Sequence of the first protein:
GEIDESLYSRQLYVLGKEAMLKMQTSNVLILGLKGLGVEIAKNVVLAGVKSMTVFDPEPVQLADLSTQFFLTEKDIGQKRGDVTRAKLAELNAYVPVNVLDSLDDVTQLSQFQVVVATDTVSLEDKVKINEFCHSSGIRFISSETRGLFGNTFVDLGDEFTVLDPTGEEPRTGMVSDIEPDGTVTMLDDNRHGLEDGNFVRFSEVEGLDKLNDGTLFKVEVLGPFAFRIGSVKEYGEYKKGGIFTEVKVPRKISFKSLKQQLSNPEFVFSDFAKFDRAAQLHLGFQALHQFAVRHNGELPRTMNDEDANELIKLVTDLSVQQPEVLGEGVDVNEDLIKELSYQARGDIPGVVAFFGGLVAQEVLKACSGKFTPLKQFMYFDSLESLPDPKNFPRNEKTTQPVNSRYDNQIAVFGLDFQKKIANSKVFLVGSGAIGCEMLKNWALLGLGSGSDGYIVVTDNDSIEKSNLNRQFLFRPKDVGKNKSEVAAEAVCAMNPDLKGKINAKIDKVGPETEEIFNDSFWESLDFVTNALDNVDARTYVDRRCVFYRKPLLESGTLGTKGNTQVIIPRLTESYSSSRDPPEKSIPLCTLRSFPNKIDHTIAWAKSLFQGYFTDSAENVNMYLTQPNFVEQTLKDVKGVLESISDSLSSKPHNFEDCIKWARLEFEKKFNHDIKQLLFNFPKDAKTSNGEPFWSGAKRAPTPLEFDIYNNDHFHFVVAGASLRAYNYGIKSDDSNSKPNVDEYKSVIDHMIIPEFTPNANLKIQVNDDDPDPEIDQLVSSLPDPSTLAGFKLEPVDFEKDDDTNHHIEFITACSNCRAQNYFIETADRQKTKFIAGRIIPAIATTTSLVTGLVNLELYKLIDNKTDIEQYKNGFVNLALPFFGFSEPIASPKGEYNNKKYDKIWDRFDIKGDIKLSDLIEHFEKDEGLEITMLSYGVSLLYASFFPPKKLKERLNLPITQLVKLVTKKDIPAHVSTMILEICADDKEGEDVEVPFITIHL

This data describes a binding interaction between two proteins.

Interface contacts:
Residue Y577 in the first protein is in contact with residue R72 in the second protein (closest heavy-atom distance 2.8 Å).
Residue R540 in the first protein contacts residue R74 in the second protein (closest heavy-atom distance 3.6 Å).
Residue T168 in the first protein interacts with residue T9 in the second protein (closest heavy-atom distance 3.9 Å).
Residue Q567 in the first protein is in contact with residue R72 in the second protein (closest heavy-atom distance 2.8 Å).
Residue E901 in the first protein contacts residue G47 in the second protein (closest heavy-atom distance 2.8 Å).
Residue R540 in the first protein is in contact with residue G75 in the second protein (closest heavy-atom distance 3.3 Å).
Residue K563 in the first protein contacts residue T9 in the second protein (closest heavy-atom distance 3.8 Å).
Residue L560 in the first protein is in contact with residue L73 in the second protein (closest heavy-atom distance 3.7 Å).
Residue P583 in the first protein interacts with residue Q40 in the second protein (closest heavy-atom distance 3.3 Å).
Residue I436 in the first protein is in contact with residue G76 in the second protein (closest heavy-atom distance 2.7 Å).
Residue R193 in the first protein interacts with residue D32 in the second protein (closest heavy-atom distance 3.1 Å).
Residue S900 in the first protein is in contact with residue G47 in the second protein (closest heavy-atom distance 3.2 Å).
Residue D535 in the first protein contacts residue G76 in the second protein (closest heavy-atom distance 3.3 Å).
Residue L894 in the first protein contacts residue G10 in the second protein (closest heavy-atom distance 3.8 Å).
Residue F896 in the first protein contacts residue L8 in the second protein (closest heavy-atom distance 3.6 Å).
Residue R193 in the first protein interacts with residue E34 in the second protein (closest heavy-atom distance 3.6 Å).
Residue R193 in the first protein interacts with residue Q31 in the second protein (closest heavy-atom distance 3.6 Å).
Residue N565 in the first protein contacts residue L71 in the second protein (closest heavy-atom distance 3.6 Å).
Residue N565 in the first protein contacts residue R72 in the second protein (closest heavy-atom distance 3.7 Å).
Residue T559 in the first protein interacts with residue R74 in the second protein (closest heavy-atom distance 2.8 Å).
Residue G195 in the first protein interacts with residue K11 in the second protein (closest heavy-atom distance 2.9 Å).
Residue N565 in the first protein is in contact with residue L73 in the second protein (closest heavy-atom distance 2.9 Å).
Residue E197 in the first protein contacts residue K11 in the second protein (closest heavy-atom distance 4.0 Å).
Residue G558 in the first protein contacts residue L73 in the second protein (closest heavy-atom distance 3.1 Å).
Residue N891 in the first protein contacts residue L8 in the second protein (closest heavy-atom distance 2.6 Å).
Residue G564 in the first protein contacts residue L73 in the second protein (closest heavy-atom distance 3.4 Å).
Residue R193 in the first protein is in contact with residue K33 in the second protein (closest heavy-atom distance 3.9 Å).
Residue P583 in the first protein is in contact with residue L71 in the second protein (closest heavy-atom distance 3.9 Å).
Residue F889 in the first protein contacts residue L71 in the second protein (closest heavy-atom distance 3.7 Å).
Residue A435 in the first protein contacts residue G76 in the second protein (closest heavy-atom distance 3.2 Å).
Residue T559 in the first protein is in contact with residue G75 in the second protein (closest heavy-atom distance 2.8 Å).
Residue P584 in the first protein interacts with residue Q40 in the second protein (closest heavy-atom distance 3.3 Å).
Residue S580 in the first protein interacts with residue R42 in the second protein (closest heavy-atom distance 2.7 Å).
Residue P226 in the first protein contacts residue D32 in the second protein (closest heavy-atom distance 3.5 Å).
Residue F899 in the first protein is in contact with residue G47 in the second protein (closest heavy-atom distance 3.4 Å).
Residue L196 in the first protein contacts residue K11 in the second protein (closest heavy-atom distance 3.7 Å).
Residue E170 in the first protein is in contact with residue T9 in the second protein (closest heavy-atom distance 3.4 Å).
Residue R193 in the first protein interacts with residue G35 in the second protein (closest heavy-atom distance 3.4 Å).
Residue E883 in the first protein contacts residue K48 in the second protein (closest heavy-atom distance 3.0 Å).
Residue D582 in the first protein contacts residue R42 in the second protein (closest heavy-atom distance 3.3 Å).
Residue S580 in the first protein is in contact with residue R72 in the second protein (closest heavy-atom distance 2.8 Å).
Residue D535 in the first protein is in contact with residue G75 in the second protein (closest heavy-atom distance 3.3 Å).
Residue F889 in the first protein is in contact with residue V70 in the second protein (closest heavy-atom distance 3.7 Å).
Residue L534 in the first protein contacts residue G76 in the second protein (closest heavy-atom distance 3.4 Å).
Residue F274 in the first protein contacts residue H68 in the second protein (closest heavy-atom distance 3.5 Å).
Residue S900 in the first protein contacts residue I44 in the second protein (closest heavy-atom distance 3.6 Å).
Residue L894 in the first protein interacts with residue L8 in the second protein (closest heavy-atom distance 3.5 Å).
Residue A275 in the first protein is in contact with residue G47 in the second protein (closest heavy-atom distance 3.8 Å).
Residue F889 in the first protein is in contact with residue I44 in the second protein (closest heavy-atom distance 4.0 Å).
Residue E197 in the first protein interacts with residue T12 in the second protein (closest heavy-atom distance 3.1 Å).
Residue K563 in the first protein contacts residue L73 in the second protein (closest heavy-atom distance 3.7 Å).
Residue A275 in the first protein is in contact with residue A46 in the second protein (closest heavy-atom distance 3.7 Å).
Residue T559 in the first protein contacts residue L73 in the second protein (closest heavy-atom distance 3.8 Å).
Residue D582 in the first protein contacts residue R72 in the second protein (closest heavy-atom distance 3.1 Å).
Residue F896 in the first protein contacts residue H68 in the second protein (closest heavy-atom distance 3.3 Å).
Residue I903 in the first protein is in contact with residue Q49 in the second protein (closest heavy-atom distance 2.8 Å).
Residue L534 in the first protein is in contact with residue G75 in the second protein (closest heavy-atom distance 3.7 Å).
Residue E901 in the first protein interacts with residue K48 in the second protein (closest heavy-atom distance 3.4 Å).
Residue G558 in the first protein interacts with residue G75 in the second protein (closest heavy-atom distance 3.6 Å).
Residue S900 in the first protein is in contact with residue Q49 in the second protein (closest heavy-atom distance 3.4 Å).

Sequence of the second protein:
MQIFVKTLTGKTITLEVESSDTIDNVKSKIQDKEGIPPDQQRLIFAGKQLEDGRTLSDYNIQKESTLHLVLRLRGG